Sequence of chain B:
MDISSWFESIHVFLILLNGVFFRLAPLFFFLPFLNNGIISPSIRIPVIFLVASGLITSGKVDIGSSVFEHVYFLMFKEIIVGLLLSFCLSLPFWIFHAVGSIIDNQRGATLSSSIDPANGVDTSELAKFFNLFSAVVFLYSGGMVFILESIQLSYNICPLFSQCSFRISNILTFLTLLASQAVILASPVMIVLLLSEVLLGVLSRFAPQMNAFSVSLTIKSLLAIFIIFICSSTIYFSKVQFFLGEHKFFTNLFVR

Sequence of chain A:
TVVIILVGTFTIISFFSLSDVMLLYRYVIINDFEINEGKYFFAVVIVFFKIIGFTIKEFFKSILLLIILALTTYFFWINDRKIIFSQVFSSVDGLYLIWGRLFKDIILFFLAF

Contacts between the two chains:
Residue F206 in chain B is in contact with residue V31 in chain A (closest heavy-atom distance 4.4 Å).
Residue I230 in chain B is in contact with residue W152 in chain A (closest heavy-atom distance 3.6 Å).
Residue L194 in chain B interacts with residue W174 in chain A (closest heavy-atom distance 3.5 Å).
Residue M190 in chain B contacts residue W174 in chain A (closest heavy-atom distance 3.6 Å).
Residue I184 in chain B is in contact with residue S165 in chain A (closest heavy-atom distance 3.3 Å).
Residue F206 in chain B contacts residue V32 in chain A (closest heavy-atom distance 3.4 Å).
Residue V183 in chain B contacts residue L170 in chain A (closest heavy-atom distance 3.7 Å).
Residue S187 in chain B is in contact with residue W174 in chain A (closest heavy-atom distance 4.0 Å).
Residue S187 in chain B contacts residue Q162 in chain A (closest heavy-atom distance 2.5 Å).
Residue S187 in chain B contacts residue L170 in chain A (closest heavy-atom distance 3.3 Å).
Residue S180 in chain B contacts residue V167 in chain A (closest heavy-atom distance 3.2 Å).
Residue I227 in chain B interacts with residue W152 in chain A (closest heavy-atom distance 4.0 Å).
Residue F226 in chain B is in contact with residue W152 in chain A (closest heavy-atom distance 4.3 Å).
Residue R205 in chain B is in contact with residue I34 in chain A (closest heavy-atom distance 4.9 Å).
Residue I184 in chain B contacts residue S166 in chain A (closest heavy-atom distance 4.2 Å).
Residue T234 in chain B contacts residue F164 in chain A (closest heavy-atom distance 4.0 Å).
Residue P188 in chain B is in contact with residue V163 in chain A (closest heavy-atom distance 3.8 Å).
Residue P188 in chain B contacts residue I159 in chain A (closest heavy-atom distance 3.6 Å).
Residue I184 in chain B interacts with residue V167 in chain A (closest heavy-atom distance 3.7 Å).
Residue T234 in chain B is in contact with residue F160 in chain A (closest heavy-atom distance 4.8 Å).
Residue L199 in chain B contacts residue L144 in chain A (closest heavy-atom distance 3.7 Å).
Residue L185 in chain B interacts with residue V163 in chain A (closest heavy-atom distance 4.7 Å).
Residue L195 in chain B contacts residue F178 in chain A (closest heavy-atom distance 4.2 Å).
Residue F237 in chain B contacts residue F164 in chain A (closest heavy-atom distance 3.4 Å).
Residue P188 in chain B contacts residue Q162 in chain A (closest heavy-atom distance 4.0 Å).
Residue I191 in chain B interacts with residue I173 in chain A (closest heavy-atom distance 4.8 Å).
Residue L203 in chain B is in contact with residue L144 in chain A (closest heavy-atom distance 3.6 Å).
Residue I184 in chain B is in contact with residue F164 in chain A (closest heavy-atom distance 5.0 Å).
Residue F206 in chain B interacts with residue L140 in chain A (closest heavy-atom distance 3.6 Å).
Residue L195 in chain B contacts residue I181 in chain A (closest heavy-atom distance 3.6 Å).
Residue L199 in chain B interacts with residue T148 in chain A (closest heavy-atom distance 3.1 Å).
Residue I184 in chain B is in contact with residue L170 in chain A (closest heavy-atom distance 4.9 Å).
Residue L195 in chain B interacts with residue F151 in chain A (closest heavy-atom distance 3.4 Å).
Residue I191 in chain B is in contact with residue L177 in chain A (closest heavy-atom distance 3.6 Å).
Residue I184 in chain B is in contact with residue V163 in chain A (closest heavy-atom distance 3.3 Å).
Residue I191 in chain B interacts with residue Q162 in chain A (closest heavy-atom distance 3.4 Å).
Residue F206 in chain B contacts residue I34 in chain A (closest heavy-atom distance 4.8 Å).
Residue I184 in chain B interacts with residue Q162 in chain A (closest heavy-atom distance 4.5 Å).
Residue C231 in chain B contacts residue F160 in chain A (closest heavy-atom distance 4.2 Å).
Residue I191 in chain B is in contact with residue I159 in chain A (closest heavy-atom distance 4.0 Å).
Residue I191 in chain B contacts residue W174 in chain A (closest heavy-atom distance 3.4 Å).
Residue T234 in chain B is in contact with residue V163 in chain A (closest heavy-atom distance 4.0 Å).
Residue I230 in chain B interacts with residue F160 in chain A (closest heavy-atom distance 3.8 Å).
Residue V198 in chain B interacts with residue F178 in chain A (closest heavy-atom distance 3.9 Å).
Residue V192 in chain B contacts residue I159 in chain A (closest heavy-atom distance 4.3 Å).

These two protein chains interact to form a complex.